The following describes two proteins that form a bound complex.

Sequence of the second protein:
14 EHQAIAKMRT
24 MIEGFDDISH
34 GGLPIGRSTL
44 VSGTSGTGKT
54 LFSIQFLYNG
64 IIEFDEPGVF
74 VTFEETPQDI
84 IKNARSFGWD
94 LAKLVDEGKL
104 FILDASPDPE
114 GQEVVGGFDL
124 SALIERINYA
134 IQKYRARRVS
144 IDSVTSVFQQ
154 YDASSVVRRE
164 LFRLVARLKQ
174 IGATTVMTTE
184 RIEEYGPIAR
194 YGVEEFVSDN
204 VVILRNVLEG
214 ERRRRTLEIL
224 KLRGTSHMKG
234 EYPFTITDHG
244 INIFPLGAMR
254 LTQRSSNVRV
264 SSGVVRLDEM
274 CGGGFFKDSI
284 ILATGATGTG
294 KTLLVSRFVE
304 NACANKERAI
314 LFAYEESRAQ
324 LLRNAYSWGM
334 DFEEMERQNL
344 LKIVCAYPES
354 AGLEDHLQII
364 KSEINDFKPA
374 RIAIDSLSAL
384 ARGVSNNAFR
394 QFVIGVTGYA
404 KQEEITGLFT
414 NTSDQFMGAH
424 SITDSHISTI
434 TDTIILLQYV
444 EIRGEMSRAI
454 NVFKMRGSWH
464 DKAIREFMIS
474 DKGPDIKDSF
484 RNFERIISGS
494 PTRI

Sequence of the first protein:
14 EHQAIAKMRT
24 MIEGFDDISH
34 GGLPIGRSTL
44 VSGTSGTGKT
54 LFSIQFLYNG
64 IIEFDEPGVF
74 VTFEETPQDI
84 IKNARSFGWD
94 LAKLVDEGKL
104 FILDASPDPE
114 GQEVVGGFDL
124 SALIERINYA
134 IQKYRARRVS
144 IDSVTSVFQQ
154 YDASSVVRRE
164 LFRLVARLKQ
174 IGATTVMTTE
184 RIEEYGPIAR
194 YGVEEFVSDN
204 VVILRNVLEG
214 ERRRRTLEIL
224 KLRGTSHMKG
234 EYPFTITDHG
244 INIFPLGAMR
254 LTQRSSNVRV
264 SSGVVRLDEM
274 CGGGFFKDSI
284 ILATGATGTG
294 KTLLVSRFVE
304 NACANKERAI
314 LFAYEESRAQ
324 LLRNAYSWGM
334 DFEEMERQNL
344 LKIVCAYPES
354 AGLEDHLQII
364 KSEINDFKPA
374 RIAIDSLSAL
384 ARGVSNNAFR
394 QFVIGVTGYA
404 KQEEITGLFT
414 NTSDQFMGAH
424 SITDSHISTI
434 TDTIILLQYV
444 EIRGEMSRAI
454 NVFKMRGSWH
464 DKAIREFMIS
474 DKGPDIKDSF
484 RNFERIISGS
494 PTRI

Interface contacts:
Residue R216 in the second protein is in contact with residue E221 in the first protein (closest heavy-atom distance 2.6 Å).
Residue Y442 in the second protein contacts residue F456 in the first protein (closest heavy-atom distance 3.3 Å).
Residue E116 in the second protein contacts residue R162 in the first protein (closest heavy-atom distance 3.0 Å).
Residue Q152 in the second protein contacts residue S158 in the first protein (closest heavy-atom distance 3.1 Å).
Residue R184 in the second protein contacts residue F199 in the first protein (closest heavy-atom distance 2.9 Å).
Residue R215 in the second protein is in contact with residue E234 in the first protein (closest heavy-atom distance 2.5 Å).
Residue T495 in the second protein is in contact with residue E487 in the first protein (closest heavy-atom distance 3.1 Å).
Residue E444 in the second protein interacts with residue R488 in the first protein (closest heavy-atom distance 3.0 Å).
Residue S89 in the second protein is in contact with residue G227 in the first protein (closest heavy-atom distance 2.5 Å).
Residue F419 in the second protein contacts residue H423 in the first protein (closest heavy-atom distance 3.3 Å).
Residue G386 in the second protein is in contact with residue N390 in the first protein (closest heavy-atom distance 3.0 Å).
Residue R496 in the second protein interacts with residue F486 in the first protein (closest heavy-atom distance 3.2 Å).
Residue E448 in the second protein contacts residue I467 in the first protein (closest heavy-atom distance 3.3 Å).
Residue E444 in the second protein contacts residue I490 in the first protein (closest heavy-atom distance 3.0 Å).
Residue R193 in the second protein is in contact with residue G195 in the first protein (closest heavy-atom distance 2.4 Å).
Residue D417 in the second protein is in contact with residue H429 in the first protein (closest heavy-atom distance 2.8 Å).
Residue E318 in the second protein interacts with residue T432 in the first protein (closest heavy-atom distance 2.5 Å).
Residue Y350 in the second protein contacts residue M252 in the first protein (closest heavy-atom distance 3.3 Å).
Residue Q418 in the second protein is in contact with residue H423 in the first protein (closest heavy-atom distance 3.0 Å).
Residue R218 in the second protein interacts with residue K232 in the first protein (closest heavy-atom distance 3.4 Å).
Residue R215 in the second protein contacts residue Y235 in the first protein (closest heavy-atom distance 3.4 Å).
Residue R326 in the second protein contacts residue S259 in the first protein (closest heavy-atom distance 3.0 Å).
Residue R193 in the second protein is in contact with residue F199 in the first protein (closest heavy-atom distance 3.3 Å).
Residue E444 in the second protein is in contact with residue I489 in the first protein (closest heavy-atom distance 2.8 Å).
Residue G447 in the second protein contacts residue I467 in the first protein (closest heavy-atom distance 2.7 Å).
Residue A322 in the second protein contacts residue Q256 in the first protein (closest heavy-atom distance 3.0 Å).
Residue E77 in the second protein interacts with residue F199 in the first protein (closest heavy-atom distance 3.0 Å).
Residue S320 in the second protein contacts residue Q256 in the first protein (closest heavy-atom distance 3.2 Å).
Residue N86 in the second protein is in contact with residue R40 in the first protein (closest heavy-atom distance 2.6 Å).
Residue S48 in the second protein contacts residue E198 in the first protein (closest heavy-atom distance 3.4 Å).
Residue Q323 in the second protein contacts residue K404 in the first protein (closest heavy-atom distance 2.9 Å).
Residue N327 in the second protein interacts with residue R459 in the first protein (closest heavy-atom distance 3.3 Å).
Residue R496 in the second protein is in contact with residue E487 in the first protein (closest heavy-atom distance 3.1 Å).
Residue Q323 in the second protein interacts with residue D435 in the first protein (closest heavy-atom distance 2.9 Å).
Residue Q153 in the second protein is in contact with residue R162 in the first protein (closest heavy-atom distance 2.7 Å).
Residue D82 in the second protein is in contact with residue R40 in the first protein (closest heavy-atom distance 3.3 Å).
Residue R496 in the second protein is in contact with residue R484 in the first protein (closest heavy-atom distance 2.6 Å).
Residue D82 in the second protein is in contact with residue K172 in the first protein (closest heavy-atom distance 2.9 Å).
Residue R488 in the second protein is in contact with residue R488 in the first protein (closest heavy-atom distance 2.8 Å).
Residue K85 in the second protein contacts residue E14 in the first protein (closest heavy-atom distance 3.1 Å).
Residue M449 in the second protein contacts residue K465 in the first protein (closest heavy-atom distance 2.8 Å).
Residue Q153 in the second protein interacts with residue S158 in the first protein (closest heavy-atom distance 2.9 Å).
Residue S353 in the second protein contacts residue G250 in the first protein (closest heavy-atom distance 3.1 Å).
Residue E319 in the second protein interacts with residue L254 in the first protein (closest heavy-atom distance 3.0 Å).
Residue E214 in the second protein is in contact with residue G233 in the first protein (closest heavy-atom distance 3.2 Å).
Residue Y350 in the second protein contacts residue Q256 in the first protein (closest heavy-atom distance 3.0 Å).
Residue E183 in the second protein is in contact with residue F199 in the first protein (closest heavy-atom distance 3.2 Å).
Residue E78 in the second protein interacts with residue R226 in the first protein (closest heavy-atom distance 3.1 Å).
Residue D417 in the second protein contacts residue S424 in the first protein (closest heavy-atom distance 3.2 Å).
Residue E214 in the second protein contacts residue E234 in the first protein (closest heavy-atom distance 2.8 Å).
Residue R88 in the second protein interacts with residue H15 in the first protein (closest heavy-atom distance 3.4 Å).
Residue A349 in the second protein contacts residue L254 in the first protein (closest heavy-atom distance 3.3 Å).
Residue E77 in the second protein interacts with residue R161 in the first protein (closest heavy-atom distance 3.0 Å).
Residue R215 in the second protein interacts with residue K232 in the first protein (closest heavy-atom distance 2.8 Å).
Residue R326 in the second protein contacts residue S258 in the first protein (closest heavy-atom distance 3.3 Å).
Residue E214 in the second protein contacts residue R217 in the first protein (closest heavy-atom distance 3.1 Å).
Residue R385 in the second protein interacts with residue R393 in the first protein (closest heavy-atom distance 3.2 Å).
Residue Q323 in the second protein is in contact with residue R459 in the first protein (closest heavy-atom distance 3.1 Å).
Residue E183 in the second protein is in contact with residue R161 in the first protein (closest heavy-atom distance 2.5 Å).
Residue P494 in the second protein contacts residue E487 in the first protein (closest heavy-atom distance 3.3 Å).